This data describes a binding interaction between two proteins.

Interface contacts:
Residue L92 in the first protein contacts residue N37 in the second protein (closest heavy-atom distance 4.2 Å).
Residue V90 in the first protein is in contact with residue Q26 in the second protein (closest heavy-atom distance 4.1 Å).
Residue L89 in the first protein contacts residue E91 in the second protein (closest heavy-atom distance 3.9 Å).
Residue R88 in the first protein is in contact with residue V41 in the second protein (closest heavy-atom distance 3.8 Å).
Residue V83 in the first protein contacts residue V30 in the second protein (closest heavy-atom distance 4.6 Å).
Residue A220 in the first protein is in contact with residue R84 in the second protein (closest heavy-atom distance 3.7 Å).
Residue E223 in the first protein is in contact with residue R84 in the second protein (closest heavy-atom distance 4.3 Å).
Residue L92 in the first protein interacts with residue A39 in the second protein (closest heavy-atom distance 3.1 Å).
Residue K254 in the first protein is in contact with residue D27 in the second protein (closest heavy-atom distance 4.8 Å).
Residue R88 in the first protein interacts with residue F42 in the second protein (closest heavy-atom distance 3.2 Å).
Residue L89 in the first protein is in contact with residue V43 in the second protein (closest heavy-atom distance 4.7 Å).
Residue K224 in the first protein is in contact with residue R84 in the second protein (closest heavy-atom distance 3.3 Å).
Residue V93 in the first protein is in contact with residue D80 in the second protein (closest heavy-atom distance 4.9 Å).
Residue V90 in the first protein contacts residue A39 in the second protein (closest heavy-atom distance 3.9 Å).
Residue V83 in the first protein contacts residue Q26 in the second protein (closest heavy-atom distance 3.6 Å).
Residue Y91 in the first protein contacts residue A83 in the second protein (closest heavy-atom distance 4.0 Å).
Residue K224 in the first protein contacts residue D80 in the second protein (closest heavy-atom distance 2.4 Å).
Residue K251 in the first protein is in contact with residue Y87 in the second protein (closest heavy-atom distance 3.7 Å).
Residue L92 in the first protein interacts with residue A38 in the second protein (closest heavy-atom distance 3.4 Å).
Residue K251 in the first protein interacts with residue E91 in the second protein (closest heavy-atom distance 3.5 Å).
Residue I81 in the first protein contacts residue E34 in the second protein (closest heavy-atom distance 4.0 Å).
Residue Y91 in the first protein is in contact with residue Y87 in the second protein (closest heavy-atom distance 3.4 Å).
Residue N228 in the first protein interacts with residue Y87 in the second protein (closest heavy-atom distance 2.4 Å).
Residue T256 in the first protein interacts with residue E34 in the second protein (closest heavy-atom distance 4.3 Å).
Residue L89 in the first protein is in contact with residue V90 in the second protein (closest heavy-atom distance 4.4 Å).
Residue K254 in the first protein contacts residue V30 in the second protein (closest heavy-atom distance 4.1 Å).
Residue L92 in the first protein interacts with residue L33 in the second protein (closest heavy-atom distance 3.7 Å).
Residue G87 in the first protein contacts residue V43 in the second protein (closest heavy-atom distance 3.9 Å).
Residue Y91 in the first protein contacts residue R84 in the second protein (closest heavy-atom distance 4.0 Å).
Residue G87 in the first protein is in contact with residue Q26 in the second protein (closest heavy-atom distance 4.4 Å).
Residue V90 in the first protein contacts residue V41 in the second protein (closest heavy-atom distance 3.0 Å).
Residue I81 in the first protein is in contact with residue L33 in the second protein (closest heavy-atom distance 3.6 Å).
Residue L89 in the first protein contacts residue F42 in the second protein (closest heavy-atom distance 4.4 Å).
Residue V90 in the first protein is in contact with residue L33 in the second protein (closest heavy-atom distance 4.1 Å).
Residue Y91 in the first protein is in contact with residue L33 in the second protein (closest heavy-atom distance 4.2 Å).
Residue Y91 in the first protein contacts residue A39 in the second protein (closest heavy-atom distance 3.1 Å).
Residue I81 in the first protein contacts residue V30 in the second protein (closest heavy-atom distance 4.4 Å).
Residue V90 in the first protein contacts residue V40 in the second protein (closest heavy-atom distance 3.4 Å).
Residue L89 in the first protein contacts residue V41 in the second protein (closest heavy-atom distance 3.1 Å).
Residue I82 in the first protein interacts with residue Y87 in the second protein (closest heavy-atom distance 3.9 Å).
Residue S79 in the first protein contacts residue E34 in the second protein (closest heavy-atom distance 3.9 Å).
Residue V90 in the first protein interacts with residue V30 in the second protein (closest heavy-atom distance 3.9 Å).
Residue V90 in the first protein contacts residue A29 in the second protein (closest heavy-atom distance 3.8 Å).
Residue L89 in the first protein is in contact with residue V40 in the second protein (closest heavy-atom distance 4.9 Å).
Residue Y91 in the first protein interacts with residue V40 in the second protein (closest heavy-atom distance 3.6 Å).
Residue D84 in the first protein is in contact with residue Q26 in the second protein (closest heavy-atom distance 3.5 Å).
Residue Y91 in the first protein interacts with residue D80 in the second protein (closest heavy-atom distance 5.0 Å).
Residue R88 in the first protein interacts with residue V43 in the second protein (closest heavy-atom distance 2.6 Å).
Residue L89 in the first protein contacts residue Y87 in the second protein (closest heavy-atom distance 3.6 Å).
Residue N95 in the first protein is in contact with residue N37 in the second protein (closest heavy-atom distance 3.2 Å).

Sequence of the second protein:
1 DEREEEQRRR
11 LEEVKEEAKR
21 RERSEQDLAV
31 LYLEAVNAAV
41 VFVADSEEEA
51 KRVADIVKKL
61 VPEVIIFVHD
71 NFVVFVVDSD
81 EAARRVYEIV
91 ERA

Sequence of the first protein:
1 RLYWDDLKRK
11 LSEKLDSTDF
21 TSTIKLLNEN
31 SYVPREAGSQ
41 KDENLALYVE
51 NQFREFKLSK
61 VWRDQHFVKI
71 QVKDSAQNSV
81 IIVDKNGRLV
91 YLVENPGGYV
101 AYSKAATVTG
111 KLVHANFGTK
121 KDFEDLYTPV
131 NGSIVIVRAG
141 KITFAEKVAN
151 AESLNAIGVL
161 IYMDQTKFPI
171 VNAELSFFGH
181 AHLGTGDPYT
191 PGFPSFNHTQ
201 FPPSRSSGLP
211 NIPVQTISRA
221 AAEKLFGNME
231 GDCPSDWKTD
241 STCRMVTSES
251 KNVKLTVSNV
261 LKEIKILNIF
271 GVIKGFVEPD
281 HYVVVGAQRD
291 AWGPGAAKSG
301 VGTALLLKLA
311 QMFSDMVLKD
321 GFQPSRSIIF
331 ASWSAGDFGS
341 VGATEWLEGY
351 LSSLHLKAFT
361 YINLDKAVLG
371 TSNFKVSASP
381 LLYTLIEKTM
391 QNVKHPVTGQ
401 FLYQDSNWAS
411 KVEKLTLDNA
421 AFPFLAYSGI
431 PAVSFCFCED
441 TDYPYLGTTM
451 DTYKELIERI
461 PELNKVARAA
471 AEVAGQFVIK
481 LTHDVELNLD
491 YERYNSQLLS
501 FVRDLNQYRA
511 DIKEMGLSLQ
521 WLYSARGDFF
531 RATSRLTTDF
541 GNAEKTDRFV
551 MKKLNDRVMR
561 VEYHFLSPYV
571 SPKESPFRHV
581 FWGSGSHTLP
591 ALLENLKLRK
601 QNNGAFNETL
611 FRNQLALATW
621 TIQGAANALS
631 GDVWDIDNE